Sequence of chain B:
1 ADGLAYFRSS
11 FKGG

Contacts between the two chains:
Residue E92 in chain A interacts with residue R8 in chain B (closest heavy-atom distance 2.6 Å).
Residue N97 in chain A interacts with residue Y6 in chain B (closest heavy-atom distance 3.6 Å).
Residue S94 in chain A is in contact with residue A5 in chain B (closest heavy-atom distance 3.3 Å).
Residue R32 in chain A is in contact with residue Y6 in chain B (closest heavy-atom distance 2.9 Å).
Residue R32 in chain A is in contact with residue R8 in chain B (closest heavy-atom distance 3.5 Å).
Residue S94 in chain A contacts residue L4 in chain B (closest heavy-atom distance 4.7 Å).
Residue S94 in chain A interacts with residue Y6 in chain B (closest heavy-atom distance 3.2 Å).
Residue T96 in chain A is in contact with residue R8 in chain B (closest heavy-atom distance 4.3 Å).
Residue N95 in chain A contacts residue Y6 in chain B (closest heavy-atom distance 4.2 Å).
Residue T96 in chain A is in contact with residue Y6 in chain B (closest heavy-atom distance 3.9 Å).
Residue N97 in chain A is in contact with residue R8 in chain B (closest heavy-atom distance 2.9 Å).
Residue N95 in chain A interacts with residue G3 in chain B (closest heavy-atom distance 3.4 Å).
Residue N95 in chain A is in contact with residue L4 in chain B (closest heavy-atom distance 3.3 Å).
Residue N95 in chain A is in contact with residue A5 in chain B (closest heavy-atom distance 4.0 Å).

These two protein chains interact to form a complex.

Sequence of chain A:
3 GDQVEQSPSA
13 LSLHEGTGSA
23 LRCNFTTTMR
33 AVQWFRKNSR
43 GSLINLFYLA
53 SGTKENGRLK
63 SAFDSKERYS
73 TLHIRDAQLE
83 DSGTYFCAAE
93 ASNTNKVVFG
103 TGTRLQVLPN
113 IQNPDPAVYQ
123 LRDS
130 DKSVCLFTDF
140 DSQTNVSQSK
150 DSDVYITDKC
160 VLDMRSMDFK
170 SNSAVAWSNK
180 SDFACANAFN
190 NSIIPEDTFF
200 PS